Sequence of protein 1:
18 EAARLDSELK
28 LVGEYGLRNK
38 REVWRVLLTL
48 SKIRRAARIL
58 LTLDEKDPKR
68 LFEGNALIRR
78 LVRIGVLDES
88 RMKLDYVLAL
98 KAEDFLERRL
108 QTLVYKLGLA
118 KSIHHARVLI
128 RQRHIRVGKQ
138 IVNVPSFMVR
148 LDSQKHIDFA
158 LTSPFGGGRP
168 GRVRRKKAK

Residue-level contacts at the interface:
Residue R35 in protein 1 contacts residue P600 in protein 2 (closest heavy-atom distance 3.8 Å).
Residue R35 in protein 1 is in contact with residue R601 in protein 2 (closest heavy-atom distance 4.8 Å).
Residue L26 in protein 1 interacts with residue Y608 in protein 2 (closest heavy-atom distance 4.2 Å).
Residue K37 in protein 1 contacts residue K604 in protein 2 (closest heavy-atom distance 4.4 Å).
Residue V125 in protein 1 contacts residue R601 in protein 2 (closest heavy-atom distance 4.7 Å).
Residue H121 in protein 1 interacts with residue R605 in protein 2 (closest heavy-atom distance 3.2 Å).
Residue H121 in protein 1 contacts residue R601 in protein 2 (closest heavy-atom distance 3.7 Å).
Residue R35 in protein 1 is in contact with residue K604 in protein 2 (closest heavy-atom distance 4.1 Å).
Residue G30 in protein 1 is in contact with residue K607 in protein 2 (closest heavy-atom distance 4.3 Å).
Residue L34 in protein 1 is in contact with residue R601 in protein 2 (closest heavy-atom distance 4.4 Å).
Residue V29 in protein 1 contacts residue K607 in protein 2 (closest heavy-atom distance 3.3 Å).
Residue K27 in protein 1 contacts residue K607 in protein 2 (closest heavy-atom distance 4.5 Å).
Residue L26 in protein 1 interacts with residue K607 in protein 2 (closest heavy-atom distance 2.7 Å).
Residue V29 in protein 1 contacts residue K604 in protein 2 (closest heavy-atom distance 4.8 Å).
Residue K27 in protein 1 interacts with residue Y608 in protein 2 (closest heavy-atom distance 4.4 Å).
Residue L26 in protein 1 is in contact with residue K611 in protein 2 (closest heavy-atom distance 3.9 Å).
Residue E31 in protein 1 is in contact with residue Y608 in protein 2 (closest heavy-atom distance 4.6 Å).
Residue G30 in protein 1 is in contact with residue Y608 in protein 2 (closest heavy-atom distance 3.6 Å).
Residue R124 in protein 1 contacts residue R601 in protein 2 (closest heavy-atom distance 3.6 Å).

The following describes two proteins that form a bound complex.

Sequence of protein 2:
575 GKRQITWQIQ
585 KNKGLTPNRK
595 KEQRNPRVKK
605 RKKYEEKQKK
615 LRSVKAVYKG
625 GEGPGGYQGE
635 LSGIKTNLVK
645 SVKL